Sequence of chain A:
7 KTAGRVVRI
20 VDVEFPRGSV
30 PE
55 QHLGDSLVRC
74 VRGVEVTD

Interface contacts:
Residue P307 in chain B contacts residue R26 in chain A (closest heavy-atom distance 4.4 Å).
Residue P307 in chain B contacts residue P25 in chain A (closest heavy-atom distance 4.5 Å).
Residue D358 in chain B is in contact with residue R26 in chain A (closest heavy-atom distance 2.5 Å).
Residue E359 in chain B interacts with residue R26 in chain A (closest heavy-atom distance 4.3 Å).
Residue D304 in chain B interacts with residue R26 in chain A (closest heavy-atom distance 4.5 Å).
Residue R356 in chain B interacts with residue R26 in chain A (closest heavy-atom distance 2.9 Å).

Sequence of chain B:
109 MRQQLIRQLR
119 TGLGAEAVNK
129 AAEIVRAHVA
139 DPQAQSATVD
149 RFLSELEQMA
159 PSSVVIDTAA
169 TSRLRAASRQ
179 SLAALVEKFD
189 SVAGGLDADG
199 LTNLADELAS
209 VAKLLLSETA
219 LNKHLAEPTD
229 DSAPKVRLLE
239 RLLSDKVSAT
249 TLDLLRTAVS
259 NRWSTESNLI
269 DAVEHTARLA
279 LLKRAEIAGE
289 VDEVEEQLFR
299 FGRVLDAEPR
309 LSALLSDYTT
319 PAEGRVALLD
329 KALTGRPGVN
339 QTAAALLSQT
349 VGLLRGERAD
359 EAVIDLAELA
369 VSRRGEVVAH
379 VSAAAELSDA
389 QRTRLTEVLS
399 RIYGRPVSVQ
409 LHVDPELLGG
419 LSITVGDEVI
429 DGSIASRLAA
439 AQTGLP

These two protein chains interact to form a complex.